Sequence of protein 2:
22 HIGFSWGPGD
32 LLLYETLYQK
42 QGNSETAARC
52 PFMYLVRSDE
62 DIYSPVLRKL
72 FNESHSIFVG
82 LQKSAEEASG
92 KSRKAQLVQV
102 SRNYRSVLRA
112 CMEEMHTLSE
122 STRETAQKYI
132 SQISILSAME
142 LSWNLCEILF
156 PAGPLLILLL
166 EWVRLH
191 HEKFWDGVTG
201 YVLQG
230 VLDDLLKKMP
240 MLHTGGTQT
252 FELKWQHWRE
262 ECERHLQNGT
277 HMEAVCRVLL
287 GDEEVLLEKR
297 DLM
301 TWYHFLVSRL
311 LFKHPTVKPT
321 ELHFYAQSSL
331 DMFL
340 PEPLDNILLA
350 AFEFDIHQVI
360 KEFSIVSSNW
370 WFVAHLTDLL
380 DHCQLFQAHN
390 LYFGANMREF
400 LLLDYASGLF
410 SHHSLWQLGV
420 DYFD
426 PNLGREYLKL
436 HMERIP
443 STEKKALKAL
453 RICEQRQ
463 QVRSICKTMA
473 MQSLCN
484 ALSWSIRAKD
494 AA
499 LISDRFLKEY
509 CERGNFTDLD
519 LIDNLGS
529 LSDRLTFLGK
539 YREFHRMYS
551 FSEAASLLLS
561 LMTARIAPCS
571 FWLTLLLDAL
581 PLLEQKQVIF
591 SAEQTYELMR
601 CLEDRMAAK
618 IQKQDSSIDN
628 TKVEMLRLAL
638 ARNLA

Sequence of protein 1:
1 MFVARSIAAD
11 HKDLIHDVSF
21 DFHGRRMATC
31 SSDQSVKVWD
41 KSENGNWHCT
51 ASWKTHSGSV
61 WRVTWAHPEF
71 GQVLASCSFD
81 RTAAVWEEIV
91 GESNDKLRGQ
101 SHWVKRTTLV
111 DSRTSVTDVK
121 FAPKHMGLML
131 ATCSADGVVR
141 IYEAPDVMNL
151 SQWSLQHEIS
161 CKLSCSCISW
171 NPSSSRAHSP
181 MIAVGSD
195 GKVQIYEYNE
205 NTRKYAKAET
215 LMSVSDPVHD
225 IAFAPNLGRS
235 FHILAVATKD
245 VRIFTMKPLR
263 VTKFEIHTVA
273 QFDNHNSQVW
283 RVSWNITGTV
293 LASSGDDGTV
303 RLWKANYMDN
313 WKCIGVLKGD

Contacts between the two chains:
Residue R439 in protein 2 is in contact with residue H23 in protein 1 (closest heavy-atom distance 2.8 Å).
Residue F25 in protein 2 contacts residue S296 in protein 1 (closest heavy-atom distance 4.7 Å).
Residue I23 in protein 2 contacts residue T301 in protein 1 (closest heavy-atom distance 3.8 Å).
Residue G28 in protein 2 is in contact with residue D21 in protein 1 (closest heavy-atom distance 4.8 Å).
Residue L428 in protein 2 interacts with residue G232 in protein 1 (closest heavy-atom distance 4.3 Å).
Residue H22 in protein 2 contacts residue G297 in protein 1 (closest heavy-atom distance 3.3 Å).
Residue P29 in protein 2 contacts residue G24 in protein 1 (closest heavy-atom distance 2.0 Å).
Residue Q42 in protein 2 is in contact with residue D13 in protein 1 (closest heavy-atom distance 4.4 Å).
Residue F53 in protein 2 interacts with residue I7 in protein 1 (closest heavy-atom distance 4.7 Å).
Residue L56 in protein 2 contacts residue A4 in protein 1 (closest heavy-atom distance 4.0 Å).
Residue Q42 in protein 2 interacts with residue L14 in protein 1 (closest heavy-atom distance 4.0 Å).
Residue F25 in protein 2 interacts with residue V284 in protein 1 (closest heavy-atom distance 4.5 Å).
Residue G24 in protein 2 is in contact with residue R283 in protein 1 (closest heavy-atom distance 3.0 Å).
Residue Y39 in protein 2 interacts with residue I15 in protein 1 (closest heavy-atom distance 4.0 Å).
Residue H22 in protein 2 interacts with residue W282 in protein 1 (closest heavy-atom distance 4.6 Å).
Residue M54 in protein 2 contacts residue S6 in protein 1 (closest heavy-atom distance 3.7 Å).
Residue P52 in protein 2 contacts residue I7 in protein 1 (closest heavy-atom distance 3.2 Å).
Residue K41 in protein 2 contacts residue L14 in protein 1 (closest heavy-atom distance 4.6 Å).
Residue S26 in protein 2 contacts residue S285 in protein 1 (closest heavy-atom distance 4.1 Å).
Residue L33 in protein 2 contacts residue G24 in protein 1 (closest heavy-atom distance 4.6 Å).
Residue W27 in protein 2 is in contact with residue W286 in protein 1 (closest heavy-atom distance 2.8 Å).
Residue P29 in protein 2 is in contact with residue F22 in protein 1 (closest heavy-atom distance 2.2 Å).
Residue E438 in protein 2 contacts residue H23 in protein 1 (closest heavy-atom distance 4.6 Å).
Residue P29 in protein 2 is in contact with residue H23 in protein 1 (closest heavy-atom distance 2.1 Å).
Residue G24 in protein 2 interacts with residue S296 in protein 1 (closest heavy-atom distance 3.6 Å).
Residue Q40 in protein 2 is in contact with residue L14 in protein 1 (closest heavy-atom distance 3.3 Å).
Residue F25 in protein 2 is in contact with residue A294 in protein 1 (closest heavy-atom distance 4.1 Å).
Residue P29 in protein 2 interacts with residue R25 in protein 1 (closest heavy-atom distance 4.5 Å).
Residue G28 in protein 2 contacts residue G24 in protein 1 (closest heavy-atom distance 3.8 Å).
Residue I440 in protein 2 interacts with residue H23 in protein 1 (closest heavy-atom distance 4.1 Å).
Residue W27 in protein 2 is in contact with residue S285 in protein 1 (closest heavy-atom distance 4.1 Å).
Residue I23 in protein 2 interacts with residue S296 in protein 1 (closest heavy-atom distance 1.8 Å).
Residue H22 in protein 2 contacts residue G300 in protein 1 (closest heavy-atom distance 4.8 Å).
Residue I23 in protein 2 is in contact with residue R283 in protein 1 (closest heavy-atom distance 3.0 Å).
Residue P29 in protein 2 contacts residue F20 in protein 1 (closest heavy-atom distance 3.9 Å).
Residue I23 in protein 2 interacts with residue G297 in protein 1 (closest heavy-atom distance 2.9 Å).
Residue S26 in protein 2 interacts with residue S19 in protein 1 (closest heavy-atom distance 4.8 Å).
Residue G28 in protein 2 interacts with residue F20 in protein 1 (closest heavy-atom distance 3.2 Å).
Residue P52 in protein 2 is in contact with residue A8 in protein 1 (closest heavy-atom distance 4.8 Å).
Residue G30 in protein 2 contacts residue G24 in protein 1 (closest heavy-atom distance 3.6 Å).
Residue W27 in protein 2 interacts with residue F20 in protein 1 (closest heavy-atom distance 3.5 Å).
Residue F53 in protein 2 contacts residue S6 in protein 1 (closest heavy-atom distance 3.7 Å).
Residue F25 in protein 2 contacts residue R283 in protein 1 (closest heavy-atom distance 3.1 Å).
Residue M473 in protein 2 is in contact with residue E69 in protein 1 (closest heavy-atom distance 4.4 Å).
Residue R439 in protein 2 is in contact with residue G24 in protein 1 (closest heavy-atom distance 4.8 Å).
Residue F25 in protein 2 interacts with residue S285 in protein 1 (closest heavy-atom distance 3.0 Å).
Residue I23 in protein 2 contacts residue W282 in protein 1 (closest heavy-atom distance 3.4 Å).
Residue W27 in protein 2 contacts residue N287 in protein 1 (closest heavy-atom distance 4.4 Å).
Residue H22 in protein 2 contacts residue D298 in protein 1 (closest heavy-atom distance 3.6 Å).
Residue G30 in protein 2 is in contact with residue H23 in protein 1 (closest heavy-atom distance 3.1 Å).
Residue P52 in protein 2 interacts with residue A9 in protein 1 (closest heavy-atom distance 5.0 Å).
Residue M54 in protein 2 contacts residue R5 in protein 1 (closest heavy-atom distance 3.9 Å).
Residue I23 in protein 2 contacts residue D298 in protein 1 (closest heavy-atom distance 4.8 Å).
Residue H22 in protein 2 is in contact with residue S296 in protein 1 (closest heavy-atom distance 4.9 Å).
Residue R439 in protein 2 contacts residue F22 in protein 1 (closest heavy-atom distance 3.5 Å).
Residue W27 in protein 2 is in contact with residue I288 in protein 1 (closest heavy-atom distance 4.7 Å).
Residue M54 in protein 2 interacts with residue I7 in protein 1 (closest heavy-atom distance 4.2 Å).
Residue P29 in protein 2 interacts with residue D21 in protein 1 (closest heavy-atom distance 3.1 Å).
Residue C477 in protein 2 interacts with residue P68 in protein 1 (closest heavy-atom distance 4.7 Å).
Residue S26 in protein 2 interacts with residue V18 in protein 1 (closest heavy-atom distance 3.8 Å).

The following describes two proteins that form a bound complex.